Residue-level contacts at the interface:
Residue T200 in chain B is in contact with residue I196 in chain A (closest heavy-atom distance 4.8 Å).
Residue L192 in chain B contacts residue L195 in chain A (closest heavy-atom distance 4.0 Å).
Residue I187 in chain B is in contact with residue L192 in chain A (closest heavy-atom distance 3.8 Å).
Residue P108 in chain B is in contact with residue I196 in chain A (closest heavy-atom distance 3.8 Å).
Residue P188 in chain B interacts with residue I187 in chain A (closest heavy-atom distance 4.6 Å).
Residue P189 in chain B contacts residue I187 in chain A (closest heavy-atom distance 3.8 Å).
Residue I196 in chain B interacts with residue P108 in chain A (closest heavy-atom distance 3.8 Å).
Residue I196 in chain B interacts with residue L112 in chain A (closest heavy-atom distance 4.1 Å).
Residue I187 in chain B is in contact with residue I187 in chain A (closest heavy-atom distance 3.8 Å).
Residue L195 in chain B interacts with residue L192 in chain A (closest heavy-atom distance 4.1 Å).
Residue I187 in chain B contacts residue P188 in chain A (closest heavy-atom distance 4.8 Å).
Residue L112 in chain B contacts residue L192 in chain A (closest heavy-atom distance 3.8 Å).
Residue Y107 in chain B contacts residue W104 in chain A (closest heavy-atom distance 4.2 Å).
Residue R105 in chain B contacts residue D101 in chain A (closest heavy-atom distance 3.2 Å).
Residue P189 in chain B contacts residue F142 in chain A (closest heavy-atom distance 3.1 Å).
Residue L192 in chain B contacts residue L112 in chain A (closest heavy-atom distance 3.9 Å).
Residue T200 in chain B interacts with residue W104 in chain A (closest heavy-atom distance 3.6 Å).
Residue P189 in chain B is in contact with residue S143 in chain A (closest heavy-atom distance 4.3 Å).
Residue R197 in chain B interacts with residue W104 in chain A (closest heavy-atom distance 3.6 Å).
Residue P189 in chain B is in contact with residue L112 in chain A (closest heavy-atom distance 4.7 Å).
Residue G190 in chain B is in contact with residue R116 in chain A (closest heavy-atom distance 3.4 Å).
Residue I196 in chain B interacts with residue T200 in chain A (closest heavy-atom distance 4.7 Å).
Residue L192 in chain B is in contact with residue F142 in chain A (closest heavy-atom distance 4.9 Å).
Residue S143 in chain B interacts with residue P189 in chain A (closest heavy-atom distance 4.3 Å).
Residue D109 in chain B contacts residue R197 in chain A (closest heavy-atom distance 4.8 Å).
Residue F142 in chain B contacts residue L192 in chain A (closest heavy-atom distance 4.7 Å).
Residue R197 in chain B interacts with residue R105 in chain A (closest heavy-atom distance 3.6 Å).
Residue L112 in chain B interacts with residue I196 in chain A (closest heavy-atom distance 4.0 Å).
Residue L192 in chain B contacts residue L192 in chain A (closest heavy-atom distance 4.7 Å).
Residue I196 in chain B interacts with residue I196 in chain A (closest heavy-atom distance 3.9 Å).
Residue W104 in chain B is in contact with residue W104 in chain A (closest heavy-atom distance 3.4 Å).
Residue W104 in chain B contacts residue Y107 in chain A (closest heavy-atom distance 4.2 Å).
Residue L192 in chain B is in contact with residue I187 in chain A (closest heavy-atom distance 3.8 Å).
Residue W104 in chain B contacts residue T200 in chain A (closest heavy-atom distance 3.6 Å).
Residue R116 in chain B contacts residue G190 in chain A (closest heavy-atom distance 3.5 Å).
Residue W104 in chain B interacts with residue D101 in chain A (closest heavy-atom distance 3.0 Å).
Residue D101 in chain B is in contact with residue W104 in chain A (closest heavy-atom distance 4.0 Å).
Residue F142 in chain B contacts residue P189 in chain A (closest heavy-atom distance 3.2 Å).
Residue D101 in chain B interacts with residue R105 in chain A (closest heavy-atom distance 2.9 Å).
Residue I187 in chain B interacts with residue P189 in chain A (closest heavy-atom distance 4.0 Å).

This data describes a binding interaction between two proteins.

Sequence of chain A:
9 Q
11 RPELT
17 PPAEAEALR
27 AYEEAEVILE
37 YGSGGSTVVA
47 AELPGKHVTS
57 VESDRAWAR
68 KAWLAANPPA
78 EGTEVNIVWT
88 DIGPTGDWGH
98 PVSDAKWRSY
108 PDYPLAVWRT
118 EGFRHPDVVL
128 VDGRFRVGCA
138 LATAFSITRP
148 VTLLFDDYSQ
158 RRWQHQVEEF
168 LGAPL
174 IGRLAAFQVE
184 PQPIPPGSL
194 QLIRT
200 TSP

Sequence of chain B:
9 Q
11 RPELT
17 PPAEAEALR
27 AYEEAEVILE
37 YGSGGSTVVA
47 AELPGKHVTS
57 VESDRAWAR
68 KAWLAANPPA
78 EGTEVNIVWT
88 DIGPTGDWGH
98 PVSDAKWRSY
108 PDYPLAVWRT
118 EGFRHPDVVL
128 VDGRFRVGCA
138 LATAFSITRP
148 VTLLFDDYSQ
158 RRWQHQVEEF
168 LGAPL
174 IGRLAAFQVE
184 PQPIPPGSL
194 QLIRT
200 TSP